Sequence of the second protein:
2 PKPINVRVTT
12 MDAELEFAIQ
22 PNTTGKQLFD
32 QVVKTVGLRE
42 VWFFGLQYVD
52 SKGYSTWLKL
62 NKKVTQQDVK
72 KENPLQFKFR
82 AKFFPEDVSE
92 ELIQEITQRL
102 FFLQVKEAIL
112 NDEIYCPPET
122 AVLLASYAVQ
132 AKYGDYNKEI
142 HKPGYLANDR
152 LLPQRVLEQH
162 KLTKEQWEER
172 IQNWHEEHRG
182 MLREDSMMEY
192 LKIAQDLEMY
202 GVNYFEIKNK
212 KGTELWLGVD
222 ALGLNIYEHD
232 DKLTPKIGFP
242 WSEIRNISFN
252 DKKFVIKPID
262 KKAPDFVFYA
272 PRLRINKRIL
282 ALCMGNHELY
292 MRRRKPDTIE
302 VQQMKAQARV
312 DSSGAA

The following describes two proteins that form a bound complex.

Residue-level contacts at the interface:
Residue W242 in the second protein contacts residue V9 in the first protein (closest heavy-atom distance 3.6 Å).
Residue N247 in the second protein contacts residue T6 in the first protein (closest heavy-atom distance 2.9 Å).
Residue M285 in the second protein contacts residue Y7 in the first protein (closest heavy-atom distance 3.6 Å).
Residue K296 in the second protein interacts with residue R14 in the first protein (closest heavy-atom distance 4.3 Å).
Residue L281 in the second protein interacts with residue Y7 in the first protein (closest heavy-atom distance 3.9 Å).
Residue F250 in the second protein contacts residue G5 in the first protein (closest heavy-atom distance 2.9 Å).
Residue M292 in the second protein interacts with residue A12 in the first protein (closest heavy-atom distance 3.7 Å).
Residue Y291 in the second protein is in contact with residue W13 in the first protein (closest heavy-atom distance 4.8 Å).
Residue K296 in the second protein contacts residue R15 in the first protein (closest heavy-atom distance 3.8 Å).
Residue L281 in the second protein is in contact with residue G5 in the first protein (closest heavy-atom distance 4.0 Å).
Residue N251 in the second protein is in contact with residue R3 in the first protein (closest heavy-atom distance 4.1 Å).
Residue N247 in the second protein interacts with residue G8 in the first protein (closest heavy-atom distance 3.5 Å).
Residue S249 in the second protein interacts with residue T6 in the first protein (closest heavy-atom distance 3.5 Å).
Residue D252 in the second protein contacts residue T4 in the first protein (closest heavy-atom distance 4.5 Å).
Residue I248 in the second protein is in contact with residue Y7 in the first protein (closest heavy-atom distance 2.9 Å).
Residue F250 in the second protein interacts with residue R3 in the first protein (closest heavy-atom distance 3.9 Å).
Residue D252 in the second protein is in contact with residue R3 in the first protein (closest heavy-atom distance 3.0 Å).
Residue R246 in the second protein interacts with residue L10 in the first protein (closest heavy-atom distance 3.3 Å).
Residue L281 in the second protein is in contact with residue T6 in the first protein (closest heavy-atom distance 4.0 Å).
Residue N247 in the second protein contacts residue Y7 in the first protein (closest heavy-atom distance 3.6 Å).
Residue H288 in the second protein interacts with residue V9 in the first protein (closest heavy-atom distance 3.4 Å).
Residue R246 in the second protein contacts residue V9 in the first protein (closest heavy-atom distance 3.2 Å).
Residue H288 in the second protein is in contact with residue A12 in the first protein (closest heavy-atom distance 4.0 Å).
Residue I245 in the second protein is in contact with residue V9 in the first protein (closest heavy-atom distance 3.4 Å).
Residue M292 in the second protein contacts residue W13 in the first protein (closest heavy-atom distance 3.9 Å).
Residue H288 in the second protein is in contact with residue Y7 in the first protein (closest heavy-atom distance 2.7 Å).
Residue F250 in the second protein interacts with residue T4 in the first protein (closest heavy-atom distance 3.4 Å).
Residue H288 in the second protein interacts with residue W13 in the first protein (closest heavy-atom distance 3.6 Å).
Residue L274 in the second protein is in contact with residue R3 in the first protein (closest heavy-atom distance 3.5 Å).
Residue M292 in the second protein is in contact with residue Y7 in the first protein (closest heavy-atom distance 4.1 Å).
Residue I260 in the second protein is in contact with residue L10 in the first protein (closest heavy-atom distance 3.7 Å).
Residue R246 in the second protein is in contact with residue Y7 in the first protein (closest heavy-atom distance 4.5 Å).
Residue S249 in the second protein interacts with residue Y7 in the first protein (closest heavy-atom distance 4.7 Å).
Residue I245 in the second protein interacts with residue L10 in the first protein (closest heavy-atom distance 3.7 Å).
Residue I248 in the second protein is in contact with residue V9 in the first protein (closest heavy-atom distance 3.8 Å).
Residue N247 in the second protein contacts residue V9 in the first protein (closest heavy-atom distance 4.4 Å).
Residue R246 in the second protein contacts residue A11 in the first protein (closest heavy-atom distance 4.8 Å).
Residue S249 in the second protein interacts with residue G5 in the first protein (closest heavy-atom distance 3.1 Å).
Residue I248 in the second protein contacts residue G5 in the first protein (closest heavy-atom distance 4.7 Å).
Residue N251 in the second protein is in contact with residue T4 in the first protein (closest heavy-atom distance 3.4 Å).
Residue R246 in the second protein contacts residue G8 in the first protein (closest heavy-atom distance 3.8 Å).
Residue I248 in the second protein interacts with residue T6 in the first protein (closest heavy-atom distance 3.6 Å).

Sequence of the first protein:
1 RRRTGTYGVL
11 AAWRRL